These two protein chains interact to form a complex.

Contacts between the two chains:
Residue L6 in chain B is in contact with residue A9 in chain A (closest heavy-atom distance 3.4 Å).
Residue N29 in chain B interacts with residue S28 in chain A (closest heavy-atom distance 3.5 Å).
Residue N61 in chain B contacts residue L60 in chain A (closest heavy-atom distance 3.5 Å).
Residue A9 in chain B is in contact with residue A9 in chain A (closest heavy-atom distance 4.1 Å).
Residue L43 in chain B is in contact with residue R42 in chain A (closest heavy-atom distance 3.5 Å).
Residue T32 in chain B interacts with residue T32 in chain A (closest heavy-atom distance 3.3 Å).
Residue L50 in chain B is in contact with residue L46 in chain A (closest heavy-atom distance 3.8 Å).
Residue T32 in chain B is in contact with residue Y31 in chain A (closest heavy-atom distance 4.2 Å).
Residue E47 in chain B interacts with residue R49 in chain A (closest heavy-atom distance 3.2 Å).
Residue L6 in chain B contacts residue T8 in chain A (closest heavy-atom distance 3.3 Å).
Residue E47 in chain B is in contact with residue R42 in chain A (closest heavy-atom distance 4.1 Å).
Residue L54 in chain B interacts with residue R49 in chain A (closest heavy-atom distance 4.1 Å).
Residue I25 in chain B contacts residue E27 in chain A (closest heavy-atom distance 3.6 Å).
Residue L6 in chain B contacts residue T5 in chain A (closest heavy-atom distance 3.7 Å).
Residue D44 in chain B contacts residue R42 in chain A (closest heavy-atom distance 2.9 Å).
Residue V17 in chain B contacts residue T16 in chain A (closest heavy-atom distance 3.6 Å).
Residue N29 in chain B contacts residue Y31 in chain A (closest heavy-atom distance 3.4 Å).
Residue L53 in chain B contacts residue L53 in chain A (closest heavy-atom distance 3.7 Å).
Residue S57 in chain B contacts residue S56 in chain A (closest heavy-atom distance 2.6 Å).
Residue L54 in chain B is in contact with residue L53 in chain A (closest heavy-atom distance 3.8 Å).
Residue S57 in chain B interacts with residue L53 in chain A (closest heavy-atom distance 4.1 Å).
Residue L43 in chain B interacts with residue L43 in chain A (closest heavy-atom distance 3.7 Å).
Residue F36 in chain B is in contact with residue L39 in chain A (closest heavy-atom distance 3.4 Å).
Residue E40 in chain B contacts residue L39 in chain A (closest heavy-atom distance 4.0 Å).
Residue I25 in chain B contacts residue A24 in chain A (closest heavy-atom distance 3.6 Å).
Residue V17 in chain B contacts residue S20 in chain A (closest heavy-atom distance 3.6 Å).
Residue F36 in chain B contacts residue Q38 in chain A (closest heavy-atom distance 3.7 Å).
Residue N10 in chain B interacts with residue Y12 in chain A (closest heavy-atom distance 3.6 Å).
Residue T13 in chain B is in contact with residue T13 in chain A (closest heavy-atom distance 3.3 Å).
Residue D14 in chain B interacts with residue Y12 in chain A (closest heavy-atom distance 2.5 Å).
Residue N10 in chain B contacts residue A9 in chain A (closest heavy-atom distance 3.5 Å).
Residue E40 in chain B interacts with residue R42 in chain A (closest heavy-atom distance 3.4 Å).
Residue S28 in chain B contacts residue S28 in chain A (closest heavy-atom distance 3.6 Å).
Residue S57 in chain B is in contact with residue L60 in chain A (closest heavy-atom distance 3.9 Å).
Residue N61 in chain B contacts residue S56 in chain A (closest heavy-atom distance 3.3 Å).
Residue L60 in chain B contacts residue L60 in chain A (closest heavy-atom distance 3.6 Å).
Residue L39 in chain B contacts residue L39 in chain A (closest heavy-atom distance 3.7 Å).
Residue L51 in chain B is in contact with residue R49 in chain A (closest heavy-atom distance 3.2 Å).
Residue S20 in chain B contacts residue S20 in chain A (closest heavy-atom distance 4.2 Å).
Residue T13 in chain B is in contact with residue T16 in chain A (closest heavy-atom distance 3.5 Å).
Residue D33 in chain B is in contact with residue Y31 in chain A (closest heavy-atom distance 2.7 Å).
Residue A24 in chain B interacts with residue S28 in chain A (closest heavy-atom distance 4.2 Å).
Residue E47 in chain B interacts with residue L46 in chain A (closest heavy-atom distance 3.6 Å).
Residue D33 in chain B is in contact with residue K35 in chain A (closest heavy-atom distance 2.8 Å).
Residue L50 in chain B is in contact with residue L53 in chain A (closest heavy-atom distance 3.8 Å).
Residue I25 in chain B interacts with residue S28 in chain A (closest heavy-atom distance 3.4 Å).
Residue L46 in chain B contacts residue L46 in chain A (closest heavy-atom distance 4.0 Å).
Residue F36 in chain B contacts residue K35 in chain A (closest heavy-atom distance 3.5 Å).
Residue L54 in chain B interacts with residue K52 in chain A (closest heavy-atom distance 3.6 Å).
Residue T21 in chain B is in contact with residue K23 in chain A (closest heavy-atom distance 4.0 Å).
Residue L43 in chain B contacts residue L39 in chain A (closest heavy-atom distance 3.8 Å).
Residue L43 in chain B contacts residue L46 in chain A (closest heavy-atom distance 3.6 Å).
Residue V17 in chain B is in contact with residue V17 in chain A (closest heavy-atom distance 3.8 Å).
Residue N61 in chain B contacts residue A59 in chain A (closest heavy-atom distance 3.7 Å).
Residue T21 in chain B interacts with residue S20 in chain A (closest heavy-atom distance 2.9 Å).
Residue T32 in chain B is in contact with residue K35 in chain A (closest heavy-atom distance 3.8 Å).
Residue T21 in chain B interacts with residue A24 in chain A (closest heavy-atom distance 4.1 Å).
Residue T13 in chain B is in contact with residue Y12 in chain A (closest heavy-atom distance 4.1 Å).
Residue L50 in chain B interacts with residue R49 in chain A (closest heavy-atom distance 4.1 Å).
Residue A24 in chain B contacts residue A24 in chain A (closest heavy-atom distance 3.7 Å).

Sequence of chain A:
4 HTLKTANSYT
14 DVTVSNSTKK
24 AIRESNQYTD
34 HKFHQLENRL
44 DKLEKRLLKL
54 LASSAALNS

Sequence of chain B:
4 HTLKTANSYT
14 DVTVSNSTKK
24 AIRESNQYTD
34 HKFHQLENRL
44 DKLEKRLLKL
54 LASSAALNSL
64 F